The following describes two proteins that form a bound complex.

Contacts between the two chains:
Residue T398 in chain B interacts with residue R24 in chain A (closest heavy-atom distance 4.0 Å).
Residue V356 in chain B contacts residue I22 in chain A (closest heavy-atom distance 4.7 Å).
Residue T398 in chain B interacts with residue V26 in chain A (closest heavy-atom distance 4.4 Å).
Residue N314 in chain B contacts residue G25 in chain A (closest heavy-atom distance 4.7 Å).
Residue N314 in chain B is in contact with residue V26 in chain A (closest heavy-atom distance 3.9 Å).
Residue A358 in chain B is in contact with residue I22 in chain A (closest heavy-atom distance 3.7 Å).
Residue N314 in chain B is in contact with residue A27 in chain A (closest heavy-atom distance 3.3 Å).
Residue T398 in chain B is in contact with residue G25 in chain A (closest heavy-atom distance 2.6 Å).
Residue V313 in chain B interacts with residue G25 in chain A (closest heavy-atom distance 3.7 Å).
Residue N359 in chain B is in contact with residue I22 in chain A (closest heavy-atom distance 3.1 Å).
Residue D357 in chain B contacts residue I22 in chain A (closest heavy-atom distance 5.0 Å).
Residue V313 in chain B interacts with residue V26 in chain A (closest heavy-atom distance 4.1 Å).

Sequence of chain B:
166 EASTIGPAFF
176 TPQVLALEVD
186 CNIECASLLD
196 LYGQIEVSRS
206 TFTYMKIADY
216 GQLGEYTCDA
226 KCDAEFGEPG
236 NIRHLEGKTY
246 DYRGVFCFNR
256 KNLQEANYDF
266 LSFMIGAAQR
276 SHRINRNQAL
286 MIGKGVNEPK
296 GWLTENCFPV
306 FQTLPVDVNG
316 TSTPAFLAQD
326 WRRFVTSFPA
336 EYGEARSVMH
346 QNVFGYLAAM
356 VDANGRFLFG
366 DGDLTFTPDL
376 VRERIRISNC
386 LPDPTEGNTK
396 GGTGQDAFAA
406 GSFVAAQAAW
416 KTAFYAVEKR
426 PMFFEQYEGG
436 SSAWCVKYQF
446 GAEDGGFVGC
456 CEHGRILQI

Sequence of chain A:
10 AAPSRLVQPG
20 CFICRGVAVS